Sequence of the first protein:
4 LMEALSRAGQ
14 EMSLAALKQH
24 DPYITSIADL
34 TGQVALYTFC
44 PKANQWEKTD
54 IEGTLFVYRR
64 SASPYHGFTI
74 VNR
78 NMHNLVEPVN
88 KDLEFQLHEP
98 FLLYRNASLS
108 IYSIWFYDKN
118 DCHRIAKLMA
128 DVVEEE

The following describes two proteins that form a bound complex.

Sequence of the second protein:
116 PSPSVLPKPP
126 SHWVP

Interface contacts:
Residue P44 in the first protein is in contact with residue V129 in the second protein (closest heavy-atom distance 4.0 Å).
Residue I108 in the first protein is in contact with residue V129 in the second protein (closest heavy-atom distance 4.2 Å).
Residue Q93 in the first protein contacts residue P124 in the second protein (closest heavy-atom distance 4.8 Å).
Residue Y101 in the first protein is in contact with residue W128 in the second protein (closest heavy-atom distance 3.6 Å).
Residue Y40 in the first protein interacts with residue P118 in the second protein (closest heavy-atom distance 4.4 Å).
Residue W49 in the first protein is in contact with residue K123 in the second protein (closest heavy-atom distance 4.1 Å).
Residue F98 in the first protein contacts residue P122 in the second protein (closest heavy-atom distance 3.8 Å).
Residue L100 in the first protein interacts with residue P125 in the second protein (closest heavy-atom distance 4.3 Å).
Residue R102 in the first protein interacts with residue W128 in the second protein (closest heavy-atom distance 3.2 Å).
Residue Y40 in the first protein contacts residue L121 in the second protein (closest heavy-atom distance 3.3 Å).
Residue Q93 in the first protein interacts with residue P125 in the second protein (closest heavy-atom distance 3.6 Å).
Residue F92 in the first protein is in contact with residue W128 in the second protein (closest heavy-atom distance 4.3 Å).
Residue Y40 in the first protein is in contact with residue P116 in the second protein (closest heavy-atom distance 3.6 Å).
Residue L100 in the first protein is in contact with residue W128 in the second protein (closest heavy-atom distance 4.1 Å).
Residue F42 in the first protein contacts residue K123 in the second protein (closest heavy-atom distance 4.4 Å).
Residue W49 in the first protein interacts with residue S119 in the second protein (closest heavy-atom distance 3.4 Å).
Residue Q93 in the first protein interacts with residue K123 in the second protein (closest heavy-atom distance 4.5 Å).
Residue F42 in the first protein contacts residue V129 in the second protein (closest heavy-atom distance 3.9 Å).
Residue I108 in the first protein interacts with residue P124 in the second protein (closest heavy-atom distance 3.9 Å).
Residue Q48 in the first protein is in contact with residue K123 in the second protein (closest heavy-atom distance 4.3 Å).
Residue R102 in the first protein interacts with residue H127 in the second protein (closest heavy-atom distance 4.1 Å).
Residue W112 in the first protein is in contact with residue S117 in the second protein (closest heavy-atom distance 3.3 Å).
Residue F42 in the first protein contacts residue P124 in the second protein (closest heavy-atom distance 3.2 Å).
Residue F98 in the first protein contacts residue S117 in the second protein (closest heavy-atom distance 3.5 Å).
Residue Y40 in the first protein interacts with residue S119 in the second protein (closest heavy-atom distance 3.8 Å).
Residue W49 in the first protein interacts with residue P124 in the second protein (closest heavy-atom distance 3.7 Å).
Residue W49 in the first protein is in contact with residue L121 in the second protein (closest heavy-atom distance 3.6 Å).
Residue L100 in the first protein is in contact with residue K123 in the second protein (closest heavy-atom distance 4.1 Å).
Residue F98 in the first protein is in contact with residue L121 in the second protein (closest heavy-atom distance 3.4 Å).
Residue N47 in the first protein is in contact with residue K123 in the second protein (closest heavy-atom distance 3.2 Å).
Residue E91 in the first protein is in contact with residue H127 in the second protein (closest heavy-atom distance 3.8 Å).
Residue E50 in the first protein interacts with residue S119 in the second protein (closest heavy-atom distance 4.2 Å).
Residue E91 in the first protein is in contact with residue W128 in the second protein (closest heavy-atom distance 2.5 Å).
Residue L100 in the first protein contacts residue P124 in the second protein (closest heavy-atom distance 3.6 Å).
Residue H95 in the first protein contacts residue P122 in the second protein (closest heavy-atom distance 4.0 Å).
Residue W49 in the first protein interacts with residue P122 in the second protein (closest heavy-atom distance 2.4 Å).
Residue H95 in the first protein interacts with residue K123 in the second protein (closest heavy-atom distance 5.0 Å).
Residue K51 in the first protein contacts residue S119 in the second protein (closest heavy-atom distance 3.7 Å).
Residue L106 in the first protein interacts with residue W128 in the second protein (closest heavy-atom distance 4.9 Å).
Residue W112 in the first protein is in contact with residue P116 in the second protein (closest heavy-atom distance 4.0 Å).
Residue L100 in the first protein interacts with residue P122 in the second protein (closest heavy-atom distance 4.3 Å).
Residue Y40 in the first protein is in contact with residue S117 in the second protein (closest heavy-atom distance 2.6 Å).
Residue E55 in the first protein is in contact with residue P116 in the second protein (closest heavy-atom distance 4.6 Å).
Residue Q93 in the first protein contacts residue W128 in the second protein (closest heavy-atom distance 4.2 Å).
Residue W49 in the first protein is in contact with residue V120 in the second protein (closest heavy-atom distance 5.0 Å).
Residue I108 in the first protein interacts with residue W128 in the second protein (closest heavy-atom distance 3.5 Å).
Residue A38 in the first protein interacts with residue P116 in the second protein (closest heavy-atom distance 4.8 Å).
Residue S110 in the first protein is in contact with residue L121 in the second protein (closest heavy-atom distance 3.6 Å).